Interface contacts:
Residue T45 in the first protein contacts residue L119 in the second protein (closest heavy-atom distance 3.3 Å).
Residue H2 in the first protein interacts with residue G121 in the second protein (closest heavy-atom distance 3.7 Å).
Residue R126 in the first protein contacts residue F116 in the second protein (closest heavy-atom distance 3.5 Å).
Residue I108 in the first protein is in contact with residue Y95 in the second protein (closest heavy-atom distance 3.9 Å).
Residue G109 in the first protein interacts with residue Y95 in the second protein (closest heavy-atom distance 3.5 Å).
Residue L3 in the first protein is in contact with residue G118 in the second protein (closest heavy-atom distance 3.5 Å).
Residue E129 in the first protein contacts residue L115 in the second protein (closest heavy-atom distance 3.7 Å).
Residue I125 in the first protein contacts residue C117 in the second protein (closest heavy-atom distance 2.8 Å).
Residue N33 in the first protein interacts with residue L119 in the second protein (closest heavy-atom distance 4.1 Å).
Residue R106 in the first protein is in contact with residue Y95 in the second protein (closest heavy-atom distance 3.1 Å).
Residue H2 in the first protein interacts with residue L119 in the second protein (closest heavy-atom distance 3.3 Å).
Residue C144 in the first protein contacts residue C117 in the second protein (closest heavy-atom distance 2.0 Å).
Residue R4 in the first protein interacts with residue G118 in the second protein (closest heavy-atom distance 3.0 Å).
Residue T43 in the first protein contacts residue D122 in the second protein (closest heavy-atom distance 3.2 Å).
Residue A124 in the first protein is in contact with residue C117 in the second protein (closest heavy-atom distance 3.1 Å).
Residue A44 in the first protein contacts residue G121 in the second protein (closest heavy-atom distance 3.9 Å).
Residue A132 in the first protein is in contact with residue L115 in the second protein (closest heavy-atom distance 4.0 Å).
Residue M127 in the first protein interacts with residue Y114 in the second protein (closest heavy-atom distance 3.6 Å).
Residue P128 in the first protein interacts with residue Y114 in the second protein (closest heavy-atom distance 3.5 Å).
Residue L131 in the first protein interacts with residue Y95 in the second protein (closest heavy-atom distance 3.7 Å).
Residue T122 in the first protein is in contact with residue G121 in the second protein (closest heavy-atom distance 4.0 Å).
Residue P1 in the first protein interacts with residue F120 in the second protein (closest heavy-atom distance 3.7 Å).
Residue F6 in the first protein interacts with residue F116 in the second protein (closest heavy-atom distance 3.2 Å).
Residue L3 in the first protein is in contact with residue L119 in the second protein (closest heavy-atom distance 4.0 Å).
Residue H2 in the first protein interacts with residue F120 in the second protein (closest heavy-atom distance 3.1 Å).
Residue R4 in the first protein contacts residue F116 in the second protein (closest heavy-atom distance 2.8 Å).
Residue L123 in the first protein contacts residue L119 in the second protein (closest heavy-atom distance 3.0 Å).
Residue D130 in the first protein contacts residue Y95 in the second protein (closest heavy-atom distance 2.5 Å).
Residue G57 in the first protein interacts with residue C93 in the second protein (closest heavy-atom distance 4.1 Å).
Residue V31 in the first protein interacts with residue L119 in the second protein (closest heavy-atom distance 3.9 Å).
Residue T122 in the first protein interacts with residue F120 in the second protein (closest heavy-atom distance 3.7 Å).
Residue T122 in the first protein is in contact with residue L119 in the second protein (closest heavy-atom distance 3.4 Å).
Residue F6 in the first protein is in contact with residue C117 in the second protein (closest heavy-atom distance 3.5 Å).
Residue C13 in the first protein is in contact with residue D122 in the second protein (closest heavy-atom distance 3.8 Å).
Residue P1 in the first protein interacts with residue L119 in the second protein (closest heavy-atom distance 3.8 Å).
Residue P128 in the first protein contacts residue S113 in the second protein (closest heavy-atom distance 3.6 Å).
Residue Y107 in the first protein contacts residue Y95 in the second protein (closest heavy-atom distance 3.7 Å).
Residue P128 in the first protein is in contact with residue Y95 in the second protein (closest heavy-atom distance 3.4 Å).
Residue H2 in the first protein is in contact with residue D122 in the second protein (closest heavy-atom distance 3.4 Å).
Residue T12 in the first protein contacts residue D122 in the second protein (closest heavy-atom distance 3.3 Å).
Residue F10 in the first protein is in contact with residue F120 in the second protein (closest heavy-atom distance 4.1 Å).
Residue Y107 in the first protein is in contact with residue C93 in the second protein (closest heavy-atom distance 3.3 Å).
Residue R126 in the first protein is in contact with residue L115 in the second protein (closest heavy-atom distance 3.3 Å).
Residue R106 in the first protein contacts residue N94 in the second protein (closest heavy-atom distance 3.3 Å).
Residue I125 in the first protein interacts with residue L115 in the second protein (closest heavy-atom distance 3.7 Å).
Residue R4 in the first protein interacts with residue C117 in the second protein (closest heavy-atom distance 3.2 Å).
Residue G109 in the first protein is in contact with residue Y114 in the second protein (closest heavy-atom distance 3.1 Å).
Residue R126 in the first protein is in contact with residue Y114 in the second protein (closest heavy-atom distance 3.8 Å).
Residue C58 in the first protein interacts with residue C93 in the second protein (closest heavy-atom distance 2.0 Å).
Residue L123 in the first protein interacts with residue G118 in the second protein (closest heavy-atom distance 3.3 Å).
Residue H2 in the first protein contacts residue G118 in the second protein (closest heavy-atom distance 3.8 Å).
Residue F6 in the first protein contacts residue L115 in the second protein (closest heavy-atom distance 3.5 Å).
Residue E129 in the first protein contacts residue S113 in the second protein (closest heavy-atom distance 3.0 Å).
Residue L21 in the first protein interacts with residue L119 in the second protein (closest heavy-atom distance 3.9 Å).
Residue A42 in the first protein is in contact with residue D122 in the second protein (closest heavy-atom distance 3.7 Å).
Residue I125 in the first protein is in contact with residue F116 in the second protein (closest heavy-atom distance 3.3 Å).
Residue P1 in the first protein is in contact with residue D122 in the second protein (closest heavy-atom distance 3.4 Å).
Residue M127 in the first protein is in contact with residue L115 in the second protein (closest heavy-atom distance 2.7 Å).
Residue T5 in the first protein contacts residue F116 in the second protein (closest heavy-atom distance 3.4 Å).
Residue M133 in the first protein interacts with residue L115 in the second protein (closest heavy-atom distance 3.8 Å).

Sequence of the first protein:
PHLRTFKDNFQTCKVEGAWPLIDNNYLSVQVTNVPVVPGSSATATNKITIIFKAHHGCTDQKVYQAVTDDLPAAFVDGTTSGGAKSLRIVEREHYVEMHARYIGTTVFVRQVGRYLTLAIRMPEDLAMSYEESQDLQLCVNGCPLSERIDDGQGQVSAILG

This data describes a binding interaction between two proteins.

Sequence of the second protein:
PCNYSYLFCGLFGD